Residue-level contacts at the interface:
Residue W134 in chain A contacts residue I3 in chain B (closest heavy-atom distance 3.6 Å).
Residue I109 in chain A contacts residue N2 in chain B (closest heavy-atom distance 3.2 Å).
Residue L133 in chain A is in contact with residue M1 in chain B (closest heavy-atom distance 4.5 Å).
Residue I109 in chain A contacts residue M1 in chain B (closest heavy-atom distance 3.7 Å).
Residue K120 in chain A contacts residue E7 in chain B (closest heavy-atom distance 3.3 Å).
Residue R102 in chain A is in contact with residue M1 in chain B (closest heavy-atom distance 3.6 Å).
Residue V132 in chain A interacts with residue I3 in chain B (closest heavy-atom distance 4.9 Å).
Residue N135 in chain A interacts with residue M1 in chain B (closest heavy-atom distance 4.8 Å).
Residue L133 in chain A contacts residue I3 in chain B (closest heavy-atom distance 3.7 Å).
Residue E112 in chain A interacts with residue N2 in chain B (closest heavy-atom distance 3.0 Å).
Residue K113 in chain A interacts with residue N2 in chain B (closest heavy-atom distance 3.9 Å).
Residue L133 in chain A is in contact with residue N2 in chain B (closest heavy-atom distance 4.9 Å).

Sequence of chain A:
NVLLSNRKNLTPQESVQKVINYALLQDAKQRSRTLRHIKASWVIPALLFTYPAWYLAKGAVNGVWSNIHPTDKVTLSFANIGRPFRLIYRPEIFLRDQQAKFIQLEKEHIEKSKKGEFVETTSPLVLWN

This data describes a binding interaction between two proteins.

Sequence of chain B:
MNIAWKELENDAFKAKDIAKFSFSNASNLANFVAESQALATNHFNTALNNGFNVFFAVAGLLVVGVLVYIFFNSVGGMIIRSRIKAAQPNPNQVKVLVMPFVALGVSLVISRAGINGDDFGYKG